Contacts between the two chains:
Residue G181 in chain A contacts residue P114 in chain B (closest heavy-atom distance 4.4 Å).
Residue C182 in chain A is in contact with residue M63 in chain B (closest heavy-atom distance 4.2 Å).
Residue R220 in chain A interacts with residue K64 in chain B (closest heavy-atom distance 3.5 Å).
Residue D201 in chain A contacts residue T60 in chain B (closest heavy-atom distance 3.8 Å).
Residue G200 in chain A contacts residue M63 in chain B (closest heavy-atom distance 4.7 Å).
Residue A159 in chain A is in contact with residue F113 in chain B (closest heavy-atom distance 4.5 Å).
Residue C199 in chain A interacts with residue M63 in chain B (closest heavy-atom distance 4.6 Å).
Residue A159 in chain A contacts residue A41 in chain B (closest heavy-atom distance 3.4 Å).
Residue S157 in chain A contacts residue A42 in chain B (closest heavy-atom distance 3.1 Å).
Residue P158 in chain A interacts with residue M43 in chain B (closest heavy-atom distance 3.2 Å).
Residue D201 in chain A is in contact with residue K64 in chain B (closest heavy-atom distance 2.9 Å).
Residue S157 in chain A is in contact with residue A41 in chain B (closest heavy-atom distance 3.9 Å).
Residue A180 in chain A contacts residue Y71 in chain B (closest heavy-atom distance 3.9 Å).
Residue G200 in chain A contacts residue T60 in chain B (closest heavy-atom distance 4.6 Å).
Residue G181 in chain A interacts with residue M63 in chain B (closest heavy-atom distance 3.9 Å).
Residue A159 in chain A is in contact with residue A42 in chain B (closest heavy-atom distance 3.4 Å).
Residue P158 in chain A is in contact with residue A42 in chain B (closest heavy-atom distance 3.2 Å).
Residue A180 in chain A interacts with residue M63 in chain B (closest heavy-atom distance 2.9 Å).
Residue S157 in chain A contacts residue M43 in chain B (closest heavy-atom distance 5.0 Å).
Residue R220 in chain A contacts residue M63 in chain B (closest heavy-atom distance 3.3 Å).

Sequence of chain B:
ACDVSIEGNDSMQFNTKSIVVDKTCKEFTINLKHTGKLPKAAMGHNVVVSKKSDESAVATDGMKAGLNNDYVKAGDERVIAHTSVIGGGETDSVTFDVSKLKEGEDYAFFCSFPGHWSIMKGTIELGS

The following describes two proteins that form a bound complex.

Sequence of chain A:
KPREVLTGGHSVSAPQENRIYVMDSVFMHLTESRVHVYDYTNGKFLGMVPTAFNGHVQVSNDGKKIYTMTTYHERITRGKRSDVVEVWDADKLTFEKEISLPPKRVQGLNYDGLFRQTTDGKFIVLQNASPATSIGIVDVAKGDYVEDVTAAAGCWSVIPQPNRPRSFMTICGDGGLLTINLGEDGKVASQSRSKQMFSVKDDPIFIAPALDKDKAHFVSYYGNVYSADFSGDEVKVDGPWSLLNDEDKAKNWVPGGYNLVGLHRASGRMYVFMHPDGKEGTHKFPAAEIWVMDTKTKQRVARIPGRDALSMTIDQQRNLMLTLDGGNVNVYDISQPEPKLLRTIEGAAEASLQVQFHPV